Sequence of chain A:
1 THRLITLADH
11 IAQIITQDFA

Sequence of chain B:
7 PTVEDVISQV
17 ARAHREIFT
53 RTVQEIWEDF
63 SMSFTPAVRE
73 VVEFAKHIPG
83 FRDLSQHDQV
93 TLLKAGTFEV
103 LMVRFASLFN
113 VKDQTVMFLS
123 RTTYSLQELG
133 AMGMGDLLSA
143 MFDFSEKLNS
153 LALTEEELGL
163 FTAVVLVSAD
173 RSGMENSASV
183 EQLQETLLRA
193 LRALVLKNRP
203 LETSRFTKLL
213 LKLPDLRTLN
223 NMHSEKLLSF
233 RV

Interface contacts:
Residue L229 in chain B interacts with residue I5 in chain A (closest heavy-atom distance 3.6 Å).
Residue S231 in chain B contacts residue R3 in chain A (closest heavy-atom distance 3.2 Å).
Residue K228 in chain B interacts with residue T6 in chain A (closest heavy-atom distance 3.4 Å).
Residue S226 in chain B interacts with residue L7 in chain A (closest heavy-atom distance 3.2 Å).
Residue T99 in chain B is in contact with residue I11 in chain A (closest heavy-atom distance 3.8 Å).
Residue V234 in chain B is in contact with residue R3 in chain A (closest heavy-atom distance 3.8 Å).
Residue L230 in chain B is in contact with residue R3 in chain A (closest heavy-atom distance 3.4 Å).
Residue E227 in chain B interacts with residue T6 in chain A (closest heavy-atom distance 3.4 Å).
Residue V92 in chain B interacts with residue F19 in chain A (closest heavy-atom distance 3.6 Å).
Residue T99 in chain B is in contact with residue I15 in chain A (closest heavy-atom distance 4.0 Å).
Residue F232 in chain B interacts with residue R3 in chain A (closest heavy-atom distance 2.8 Å).
Residue Q56 in chain B is in contact with residue H2 in chain A (closest heavy-atom distance 2.7 Å).
Residue V234 in chain B interacts with residue H2 in chain A (closest heavy-atom distance 4.0 Å).
Residue L95 in chain B contacts residue I15 in chain A (closest heavy-atom distance 3.4 Å).
Residue F66 in chain B interacts with residue I11 in chain A (closest heavy-atom distance 3.8 Å).
Residue R71 in chain B is in contact with residue Q17 in chain A (closest heavy-atom distance 3.2 Å).
Residue F100 in chain B interacts with residue L7 in chain A (closest heavy-atom distance 4.0 Å).
Residue V70 in chain B interacts with residue I14 in chain A (closest heavy-atom distance 3.8 Å).
Residue V74 in chain B interacts with residue F19 in chain A (closest heavy-atom distance 3.7 Å).
Residue Q88 in chain B contacts residue F19 in chain A (closest heavy-atom distance 3.5 Å).
Residue V74 in chain B contacts residue I15 in chain A (closest heavy-atom distance 4.3 Å).
Residue V234 in chain B contacts residue T1 in chain A (closest heavy-atom distance 2.9 Å).
Residue S226 in chain B contacts residue T6 in chain A (closest heavy-atom distance 3.7 Å).
Residue L230 in chain B interacts with residue L7 in chain A (closest heavy-atom distance 3.9 Å).
Residue L139 in chain B interacts with residue L7 in chain A (closest heavy-atom distance 4.0 Å).
Residue F232 in chain B interacts with residue H2 in chain A (closest heavy-atom distance 3.3 Å).
Residue L95 in chain B contacts residue F19 in chain A (closest heavy-atom distance 3.7 Å).
Residue R233 in chain B contacts residue T1 in chain A (closest heavy-atom distance 3.6 Å).
Residue F66 in chain B contacts residue I14 in chain A (closest heavy-atom distance 4.3 Å).
Residue L229 in chain B contacts residue T6 in chain A (closest heavy-atom distance 3.6 Å).
Residue V70 in chain B interacts with residue I15 in chain A (closest heavy-atom distance 4.2 Å).
Residue K96 in chain B is in contact with residue I11 in chain A (closest heavy-atom distance 4.3 Å).
Residue F232 in chain B contacts residue I5 in chain A (closest heavy-atom distance 3.4 Å).
Residue V70 in chain B interacts with residue I11 in chain A (closest heavy-atom distance 4.2 Å).
Residue Q91 in chain B is in contact with residue F19 in chain A (closest heavy-atom distance 4.0 Å).
Residue S231 in chain B interacts with residue L4 in chain A (closest heavy-atom distance 3.4 Å).
Residue V74 in chain B is in contact with residue D18 in chain A (closest heavy-atom distance 3.7 Å).
Residue L229 in chain B interacts with residue L4 in chain A (closest heavy-atom distance 3.9 Å).
Residue R71 in chain B contacts residue D18 in chain A (closest heavy-atom distance 3.8 Å).
Residue L230 in chain B is in contact with residue H10 in chain A (closest heavy-atom distance 3.9 Å).
Residue S226 in chain B contacts residue A8 in chain A (closest heavy-atom distance 2.9 Å).
Residue K96 in chain B is in contact with residue A12 in chain A (closest heavy-atom distance 3.8 Å).
Residue T67 in chain B contacts residue H10 in chain A (closest heavy-atom distance 3.9 Å).
Residue K228 in chain B is in contact with residue I5 in chain A (closest heavy-atom distance 4.0 Å).
Residue F66 in chain B is in contact with residue L7 in chain A (closest heavy-atom distance 3.7 Å).
Residue L230 in chain B is in contact with residue T6 in chain A (closest heavy-atom distance 4.1 Å).
Residue F232 in chain B interacts with residue H10 in chain A (closest heavy-atom distance 3.5 Å).
Residue K96 in chain B is in contact with residue I15 in chain A (closest heavy-atom distance 3.8 Å).
Residue F66 in chain B contacts residue H10 in chain A (closest heavy-atom distance 3.7 Å).
Residue T67 in chain B is in contact with residue I14 in chain A (closest heavy-atom distance 3.9 Å).
Residue F232 in chain B interacts with residue T1 in chain A (closest heavy-atom distance 4.1 Å).
Residue F100 in chain B contacts residue I11 in chain A (closest heavy-atom distance 3.9 Å).
Residue R233 in chain B interacts with residue H2 in chain A (closest heavy-atom distance 3.9 Å).
Residue R71 in chain B interacts with residue I14 in chain A (closest heavy-atom distance 4.2 Å).
Residue K228 in chain B is in contact with residue L7 in chain A (closest heavy-atom distance 3.1 Å).
Residue K78 in chain B is in contact with residue D18 in chain A (closest heavy-atom distance 3.7 Å).
Residue H225 in chain B contacts residue L7 in chain A (closest heavy-atom distance 3.5 Å).
Residue K96 in chain B interacts with residue T16 in chain A (closest heavy-atom distance 3.5 Å).
Residue L230 in chain B interacts with residue L4 in chain A (closest heavy-atom distance 3.3 Å).
Residue L230 in chain B interacts with residue I5 in chain A (closest heavy-atom distance 2.9 Å).

These two protein chains interact to form a complex.